Sequence of chain B:
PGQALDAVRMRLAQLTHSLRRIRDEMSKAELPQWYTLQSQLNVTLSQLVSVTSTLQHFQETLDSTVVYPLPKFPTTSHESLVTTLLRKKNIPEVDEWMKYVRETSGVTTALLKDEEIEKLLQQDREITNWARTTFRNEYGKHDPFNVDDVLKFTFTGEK

Residue-level contacts at the interface:
Residue H170 in chain B interacts with residue S38 in chain A (closest heavy-atom distance 4.0 Å).

This data describes a binding interaction between two proteins.

Sequence of chain A:
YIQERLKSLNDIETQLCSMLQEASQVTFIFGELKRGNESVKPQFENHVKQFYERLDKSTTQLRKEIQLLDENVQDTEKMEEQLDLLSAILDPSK